Sequence of the first protein:
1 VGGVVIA

Contacts between the two chains:
Residue C28 in the second protein contacts residue I6 in the first protein (closest heavy-atom distance 4.1 Å).
Residue K63 in the second protein interacts with residue V5 in the first protein (closest heavy-atom distance 3.5 Å).
Residue K6 in the second protein interacts with residue I6 in the first protein (closest heavy-atom distance 3.8 Å).
Residue Y27 in the second protein contacts residue A7 in the first protein (closest heavy-atom distance 3.5 Å).
Residue K30 in the second protein interacts with residue A7 in the first protein (closest heavy-atom distance 4.9 Å).
Residue G29 in the second protein contacts residue I6 in the first protein (closest heavy-atom distance 3.2 Å).
Residue W18 in the second protein interacts with residue G3 in the first protein (closest heavy-atom distance 4.8 Å).
Residue F5 in the second protein contacts residue I6 in the first protein (closest heavy-atom distance 4.3 Å).
Residue H47 in the second protein interacts with residue A7 in the first protein (closest heavy-atom distance 3.3 Å).
Residue F5 in the second protein interacts with residue A7 in the first protein (closest heavy-atom distance 4.3 Å).
Residue Y51 in the second protein is in contact with residue A7 in the first protein (closest heavy-atom distance 3.5 Å).
Residue C28 in the second protein is in contact with residue A7 in the first protein (closest heavy-atom distance 4.3 Å).
Residue Y3 in the second protein is in contact with residue V1 in the first protein (closest heavy-atom distance 3.4 Å).
Residue L2 in the second protein is in contact with residue V1 in the first protein (closest heavy-atom distance 3.8 Å).
Residue K30 in the second protein interacts with residue V5 in the first protein (closest heavy-atom distance 3.9 Å).
Residue I9 in the second protein interacts with residue I6 in the first protein (closest heavy-atom distance 4.2 Å).
Residue L2 in the second protein is in contact with residue A7 in the first protein (closest heavy-atom distance 3.8 Å).
Residue G29 in the second protein contacts residue A7 in the first protein (closest heavy-atom distance 2.9 Å).
Residue W18 in the second protein contacts residue I6 in the first protein (closest heavy-atom distance 3.4 Å).
Residue F21 in the second protein contacts residue I6 in the first protein (closest heavy-atom distance 3.7 Å).
Residue L2 in the second protein contacts residue V5 in the first protein (closest heavy-atom distance 4.0 Å).
Residue W18 in the second protein contacts residue V4 in the first protein (closest heavy-atom distance 4.8 Å).
Residue L2 in the second protein contacts residue V4 in the first protein (closest heavy-atom distance 4.2 Å).
Residue G29 in the second protein is in contact with residue V5 in the first protein (closest heavy-atom distance 3.7 Å).
Residue L2 in the second protein interacts with residue I6 in the first protein (closest heavy-atom distance 3.5 Å).
Residue K63 in the second protein is in contact with residue V1 in the first protein (closest heavy-atom distance 4.5 Å).
Residue A22 in the second protein interacts with residue I6 in the first protein (closest heavy-atom distance 3.9 Å).
Residue D48 in the second protein interacts with residue A7 in the first protein (closest heavy-atom distance 3.0 Å).
Residue N1 in the second protein is in contact with residue V1 in the first protein (closest heavy-atom distance 4.2 Å).
Residue A22 in the second protein is in contact with residue V5 in the first protein (closest heavy-atom distance 3.1 Å).
Residue K63 in the second protein interacts with residue A7 in the first protein (closest heavy-atom distance 3.0 Å).

The following describes two proteins that form a bound complex.

Sequence of the second protein:
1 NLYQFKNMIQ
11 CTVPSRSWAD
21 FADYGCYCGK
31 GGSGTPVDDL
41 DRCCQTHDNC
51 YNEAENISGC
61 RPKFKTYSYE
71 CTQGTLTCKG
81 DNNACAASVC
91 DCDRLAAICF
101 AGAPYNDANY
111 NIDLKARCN